Sequence of protein 2:
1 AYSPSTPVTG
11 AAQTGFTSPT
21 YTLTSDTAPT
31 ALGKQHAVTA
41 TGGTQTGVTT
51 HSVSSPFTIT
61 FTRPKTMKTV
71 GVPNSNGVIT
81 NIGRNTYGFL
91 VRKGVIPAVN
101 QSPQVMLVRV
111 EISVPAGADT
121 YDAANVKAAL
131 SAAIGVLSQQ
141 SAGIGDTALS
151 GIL

Sequence of protein 1:
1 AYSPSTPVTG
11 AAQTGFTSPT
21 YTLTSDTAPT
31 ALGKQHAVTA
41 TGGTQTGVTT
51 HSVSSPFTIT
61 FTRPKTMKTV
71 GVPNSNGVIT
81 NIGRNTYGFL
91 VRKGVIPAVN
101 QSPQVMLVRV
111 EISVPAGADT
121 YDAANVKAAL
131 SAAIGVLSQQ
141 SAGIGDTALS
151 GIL

These two protein chains interact to form a complex.

Contacts between the two chains:
Residue S131 in protein 1 contacts residue Y21 in protein 2 (closest heavy-atom distance 2.6 Å).
Residue K93 in protein 1 contacts residue N125 in protein 2 (closest heavy-atom distance 3.4 Å).
Residue T46 in protein 1 interacts with residue A124 in protein 2 (closest heavy-atom distance 3.1 Å).
Residue Q139 in protein 1 interacts with residue P4 in protein 2 (closest heavy-atom distance 2.9 Å).
Residue T49 in protein 1 interacts with residue N125 in protein 2 (closest heavy-atom distance 2.7 Å).
Residue F16 in protein 1 contacts residue A124 in protein 2 (closest heavy-atom distance 3.0 Å).
Residue S113 in protein 1 interacts with residue L107 in protein 2 (closest heavy-atom distance 3.0 Å).
Residue V48 in protein 1 contacts residue N125 in protein 2 (closest heavy-atom distance 2.9 Å).
Residue M106 in protein 1 interacts with residue S113 in protein 2 (closest heavy-atom distance 3.1 Å).
Residue A1 in protein 1 is in contact with residue G143 in protein 2 (closest heavy-atom distance 3.0 Å).
Residue N125 in protein 1 interacts with residue V48 in protein 2 (closest heavy-atom distance 3.2 Å).
Residue Q101 in protein 1 interacts with residue G77 in protein 2 (closest heavy-atom distance 2.6 Å).
Residue P4 in protein 1 contacts residue Q139 in protein 2 (closest heavy-atom distance 3.1 Å).
Residue Q140 in protein 1 interacts with residue S3 in protein 2 (closest heavy-atom distance 2.5 Å).
Residue A1 in protein 1 is in contact with residue T147 in protein 2 (closest heavy-atom distance 2.3 Å).
Residue R84 in protein 1 contacts residue V105 in protein 2 (closest heavy-atom distance 2.5 Å).
Residue G151 in protein 1 contacts residue R63 in protein 2 (closest heavy-atom distance 3.3 Å).
Residue Y21 in protein 1 contacts residue A128 in protein 2 (closest heavy-atom distance 3.0 Å).
Residue L32 in protein 1 contacts residue L153 in protein 2 (closest heavy-atom distance 3.0 Å).
Residue S5 in protein 1 is in contact with residue Q139 in protein 2 (closest heavy-atom distance 2.7 Å).
Residue Q101 in protein 1 interacts with residue V78 in protein 2 (closest heavy-atom distance 3.3 Å).
Residue G77 in protein 1 interacts with residue Q101 in protein 2 (closest heavy-atom distance 2.8 Å).
Residue A98 in protein 1 interacts with residue I79 in protein 2 (closest heavy-atom distance 3.3 Å).
Residue P97 in protein 1 interacts with residue G117 in protein 2 (closest heavy-atom distance 3.2 Å).
Residue V95 in protein 1 contacts residue A118 in protein 2 (closest heavy-atom distance 3.2 Å).
Residue V105 in protein 1 contacts residue R84 in protein 2 (closest heavy-atom distance 2.1 Å).
Residue A124 in protein 1 contacts residue F16 in protein 2 (closest heavy-atom distance 3.3 Å).
Residue A128 in protein 1 interacts with residue Y21 in protein 2 (closest heavy-atom distance 3.3 Å).
Residue Y21 in protein 1 is in contact with residue S131 in protein 2 (closest heavy-atom distance 2.6 Å).
Residue R109 in protein 1 contacts residue E111 in protein 2 (closest heavy-atom distance 2.9 Å).
Residue G143 in protein 1 interacts with residue A1 in protein 2 (closest heavy-atom distance 2.9 Å).
Residue S131 in protein 1 is in contact with residue A11 in protein 2 (closest heavy-atom distance 3.1 Å).
Residue G10 in protein 1 is in contact with residue S131 in protein 2 (closest heavy-atom distance 3.4 Å).
Residue S3 in protein 1 is in contact with residue Q140 in protein 2 (closest heavy-atom distance 2.6 Å).
Residue G15 in protein 1 interacts with residue K127 in protein 2 (closest heavy-atom distance 2.9 Å).
Residue A1 in protein 1 is in contact with residue I152 in protein 2 (closest heavy-atom distance 3.0 Å).
Residue L107 in protein 1 contacts residue S113 in protein 2 (closest heavy-atom distance 2.9 Å).
Residue L153 in protein 1 contacts residue L32 in protein 2 (closest heavy-atom distance 2.6 Å).
Residue V110 in protein 1 contacts residue R109 in protein 2 (closest heavy-atom distance 3.3 Å).
Residue T147 in protein 1 is in contact with residue A1 in protein 2 (closest heavy-atom distance 2.5 Å).
Residue G117 in protein 1 contacts residue P97 in protein 2 (closest heavy-atom distance 3.3 Å).
Residue K127 in protein 1 contacts residue Q13 in protein 2 (closest heavy-atom distance 3.4 Å).
Residue L153 in protein 1 contacts residue F61 in protein 2 (closest heavy-atom distance 3.3 Å).
Residue I152 in protein 1 interacts with residue A1 in protein 2 (closest heavy-atom distance 3.3 Å).
Residue A118 in protein 1 is in contact with residue V95 in protein 2 (closest heavy-atom distance 3.4 Å).
Residue N125 in protein 1 contacts residue K93 in protein 2 (closest heavy-atom distance 3.2 Å).
Residue Q139 in protein 1 interacts with residue S5 in protein 2 (closest heavy-atom distance 2.8 Å).
Residue F16 in protein 1 is in contact with residue A128 in protein 2 (closest heavy-atom distance 3.3 Å).
Residue F61 in protein 1 contacts residue L153 in protein 2 (closest heavy-atom distance 3.3 Å).
Residue V108 in protein 1 interacts with residue E111 in protein 2 (closest heavy-atom distance 3.3 Å).
Residue A11 in protein 1 is in contact with residue S131 in protein 2 (closest heavy-atom distance 2.8 Å).
Residue L153 in protein 1 is in contact with residue K34 in protein 2 (closest heavy-atom distance 3.3 Å).
Residue G151 in protein 1 interacts with residue M67 in protein 2 (closest heavy-atom distance 3.0 Å).
Residue Q101 in protein 1 contacts residue I79 in protein 2 (closest heavy-atom distance 3.1 Å).
Residue Q13 in protein 1 is in contact with residue K127 in protein 2 (closest heavy-atom distance 3.2 Å).
Residue K127 in protein 1 interacts with residue G15 in protein 2 (closest heavy-atom distance 3.2 Å).
Residue T147 in protein 1 interacts with residue Y87 in protein 2 (closest heavy-atom distance 3.2 Å).
Residue A148 in protein 1 contacts residue Y87 in protein 2 (closest heavy-atom distance 3.2 Å).
Residue E111 in protein 1 is in contact with residue R109 in protein 2 (closest heavy-atom distance 2.9 Å).
Residue N125 in protein 1 interacts with residue T49 in protein 2 (closest heavy-atom distance 2.9 Å).